Residue-level contacts at the interface:
Residue C230 in the second protein contacts residue T116 in the first protein (closest heavy-atom distance 3.5 Å).
Residue R292 in the second protein contacts residue S61 in the first protein (closest heavy-atom distance 2.3 Å).
Residue K140 in the second protein interacts with residue P40 in the first protein (closest heavy-atom distance 3.2 Å).
Residue S321 in the second protein interacts with residue R78 in the first protein (closest heavy-atom distance 3.9 Å).
Residue Q277 in the second protein is in contact with residue E130 in the first protein (closest heavy-atom distance 3.8 Å).
Residue R273 in the second protein is in contact with residue E130 in the first protein (closest heavy-atom distance 2.6 Å).
Residue R185 in the second protein interacts with residue V39 in the first protein (closest heavy-atom distance 3.6 Å).
Residue P323 in the second protein interacts with residue R78 in the first protein (closest heavy-atom distance 3.8 Å).
Residue F144 in the second protein interacts with residue Y45 in the first protein (closest heavy-atom distance 3.1 Å).
Residue V276 in the second protein is in contact with residue E130 in the first protein (closest heavy-atom distance 3.5 Å).
Residue L90 in the second protein contacts residue Q77 in the first protein (closest heavy-atom distance 3.3 Å).
Residue V251 in the second protein is in contact with residue V118 in the first protein (closest heavy-atom distance 3.6 Å).
Residue K293 in the second protein is in contact with residue R79 in the first protein (closest heavy-atom distance 3.8 Å).
Residue P323 in the second protein contacts residue R81 in the first protein (closest heavy-atom distance 3.2 Å).
Residue L169 in the second protein is in contact with residue R48 in the first protein (closest heavy-atom distance 3.1 Å).
Residue A236 in the second protein is in contact with residue Y113 in the first protein (closest heavy-atom distance 3.7 Å).
Residue N91 in the second protein contacts residue Q77 in the first protein (closest heavy-atom distance 3.2 Å).
Residue D174 in the second protein interacts with residue R46 in the first protein (closest heavy-atom distance 2.9 Å).
Residue Q180 in the second protein interacts with residue A38 in the first protein (closest heavy-atom distance 3.9 Å).
Residue F320 in the second protein interacts with residue R78 in the first protein (closest heavy-atom distance 3.0 Å).
Residue E188 in the second protein is in contact with residue L36 in the first protein (closest heavy-atom distance 3.2 Å).
Residue D290 in the second protein contacts residue S62 in the first protein (closest heavy-atom distance 3.1 Å).
Residue E93 in the second protein contacts residue Q77 in the first protein (closest heavy-atom distance 3.3 Å).
Residue L90 in the second protein contacts residue R78 in the first protein (closest heavy-atom distance 3.5 Å).
Residue R185 in the second protein contacts residue A38 in the first protein (closest heavy-atom distance 3.4 Å).
Residue D246 in the second protein interacts with residue R125 in the first protein (closest heavy-atom distance 3.2 Å).
Residue G170 in the second protein contacts residue R48 in the first protein (closest heavy-atom distance 3.0 Å).
Residue E191 in the second protein contacts residue C30 in the first protein (closest heavy-atom distance 3.1 Å).
Residue D291 in the second protein contacts residue Y72 in the first protein (closest heavy-atom distance 2.3 Å).
Residue E143 in the second protein interacts with residue Y45 in the first protein (closest heavy-atom distance 3.2 Å).
Residue D174 in the second protein interacts with residue Y45 in the first protein (closest heavy-atom distance 3.1 Å).
Residue D248 in the second protein contacts residue R125 in the first protein (closest heavy-atom distance 3.2 Å).
Residue R147 in the second protein interacts with residue R46 in the first protein (closest heavy-atom distance 3.5 Å).
Residue D290 in the second protein contacts residue D63 in the first protein (closest heavy-atom distance 3.5 Å).
Residue L90 in the second protein contacts residue R81 in the first protein (closest heavy-atom distance 3.8 Å).
Residue R301 in the second protein interacts with residue S61 in the first protein (closest heavy-atom distance 3.7 Å).
Residue S184 in the second protein interacts with residue Y35 in the first protein (closest heavy-atom distance 3.3 Å).
Residue R301 in the second protein is in contact with residue V59 in the first protein (closest heavy-atom distance 3.7 Å).
Residue L294 in the second protein contacts residue R78 in the first protein (closest heavy-atom distance 3.6 Å).
Residue I287 in the second protein is in contact with residue P60 in the first protein (closest heavy-atom distance 3.8 Å).
Residue Q181 in the second protein contacts residue P40 in the first protein (closest heavy-atom distance 3.3 Å).
Residue D291 in the second protein interacts with residue Q77 in the first protein (closest heavy-atom distance 2.8 Å).
Residue D166 in the second protein contacts residue V59 in the first protein (closest heavy-atom distance 3.5 Å).
Residue S184 in the second protein contacts residue A38 in the first protein (closest heavy-atom distance 3.5 Å).
Residue R235 in the second protein is in contact with residue Y113 in the first protein (closest heavy-atom distance 3.4 Å).
Residue S177 in the second protein is in contact with residue Y45 in the first protein (closest heavy-atom distance 3.3 Å).
Residue L169 in the second protein interacts with residue A57 in the first protein (closest heavy-atom distance 3.7 Å).
Residue E191 in the second protein interacts with residue A31 in the first protein (closest heavy-atom distance 3.0 Å).
Residue R185 in the second protein contacts residue P40 in the first protein (closest heavy-atom distance 3.2 Å).
Residue L89 in the second protein is in contact with residue R81 in the first protein (closest heavy-atom distance 2.5 Å).
Residue D290 in the second protein interacts with residue T66 in the first protein (closest heavy-atom distance 3.6 Å).
Residue M286 in the second protein contacts residue S61 in the first protein (closest heavy-atom distance 3.4 Å).
Residue M286 in the second protein contacts residue P60 in the first protein (closest heavy-atom distance 3.4 Å).
Residue R173 in the second protein interacts with residue L47 in the first protein (closest heavy-atom distance 3.9 Å).
Residue S184 in the second protein interacts with residue L36 in the first protein (closest heavy-atom distance 3.5 Å).
Residue L169 in the second protein contacts residue E55 in the first protein (closest heavy-atom distance 3.2 Å).
Residue K293 in the second protein contacts residue Y72 in the first protein (closest heavy-atom distance 3.6 Å).
Residue K293 in the second protein is in contact with residue R78 in the first protein (closest heavy-atom distance 3.6 Å).
Residue N91 in the second protein contacts residue R81 in the first protein (closest heavy-atom distance 3.7 Å).
Residue R273 in the second protein contacts residue R125 in the first protein (closest heavy-atom distance 3.6 Å).

Sequence of the second protein:
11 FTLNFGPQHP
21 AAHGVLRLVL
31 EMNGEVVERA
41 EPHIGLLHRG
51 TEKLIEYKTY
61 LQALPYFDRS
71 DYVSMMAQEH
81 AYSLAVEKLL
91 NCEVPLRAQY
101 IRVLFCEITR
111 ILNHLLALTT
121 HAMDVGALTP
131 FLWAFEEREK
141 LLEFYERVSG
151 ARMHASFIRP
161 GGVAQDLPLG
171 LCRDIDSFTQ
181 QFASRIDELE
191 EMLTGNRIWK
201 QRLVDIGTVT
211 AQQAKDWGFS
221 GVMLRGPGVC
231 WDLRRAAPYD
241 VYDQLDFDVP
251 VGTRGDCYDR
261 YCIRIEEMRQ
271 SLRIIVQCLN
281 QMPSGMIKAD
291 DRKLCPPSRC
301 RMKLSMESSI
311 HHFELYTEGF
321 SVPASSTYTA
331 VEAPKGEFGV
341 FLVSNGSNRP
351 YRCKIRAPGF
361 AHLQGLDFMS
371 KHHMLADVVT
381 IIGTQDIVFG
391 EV

These two protein chains interact to form a complex.

Sequence of the first protein:
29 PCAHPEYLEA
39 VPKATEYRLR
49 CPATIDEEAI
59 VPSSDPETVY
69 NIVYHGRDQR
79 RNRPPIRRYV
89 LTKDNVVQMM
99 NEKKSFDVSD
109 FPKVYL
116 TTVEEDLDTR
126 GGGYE